These two protein chains interact to form a complex.

Residue-level contacts at the interface:
Residue Y874 in protein 1 contacts residue L120 in protein 2 (closest heavy-atom distance 3.7 Å).
Residue E875 in protein 1 is in contact with residue D148 in protein 2 (closest heavy-atom distance 4.8 Å).
Residue Y874 in protein 1 interacts with residue D148 in protein 2 (closest heavy-atom distance 4.3 Å).
Residue D871 in protein 1 is in contact with residue V117 in protein 2 (closest heavy-atom distance 4.7 Å).
Residue E875 in protein 1 interacts with residue R150 in protein 2 (closest heavy-atom distance 4.3 Å).
Residue R873 in protein 1 interacts with residue M121 in protein 2 (closest heavy-atom distance 3.7 Å).
Residue R873 in protein 1 contacts residue R150 in protein 2 (closest heavy-atom distance 4.8 Å).
Residue Y874 in protein 1 interacts with residue R150 in protein 2 (closest heavy-atom distance 2.4 Å).
Residue Y874 in protein 1 interacts with residue M121 in protein 2 (closest heavy-atom distance 3.7 Å).
Residue D871 in protein 1 is in contact with residue M121 in protein 2 (closest heavy-atom distance 3.5 Å).

Sequence of protein 1:
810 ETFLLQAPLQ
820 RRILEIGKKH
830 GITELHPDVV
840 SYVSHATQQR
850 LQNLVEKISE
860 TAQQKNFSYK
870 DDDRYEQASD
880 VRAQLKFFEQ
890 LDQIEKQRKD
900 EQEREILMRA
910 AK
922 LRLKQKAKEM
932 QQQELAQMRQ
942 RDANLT

Sequence of protein 2:
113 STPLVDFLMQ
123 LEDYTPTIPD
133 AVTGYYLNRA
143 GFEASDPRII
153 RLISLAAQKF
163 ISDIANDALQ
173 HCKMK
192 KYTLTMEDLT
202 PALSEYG